Sequence of protein 1:
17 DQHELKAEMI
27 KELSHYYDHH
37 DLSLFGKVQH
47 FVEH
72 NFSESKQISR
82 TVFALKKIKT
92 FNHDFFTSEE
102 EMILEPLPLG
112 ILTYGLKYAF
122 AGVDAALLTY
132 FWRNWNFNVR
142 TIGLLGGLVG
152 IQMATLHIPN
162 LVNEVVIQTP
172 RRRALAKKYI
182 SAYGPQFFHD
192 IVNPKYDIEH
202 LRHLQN

Sequence of protein 2:
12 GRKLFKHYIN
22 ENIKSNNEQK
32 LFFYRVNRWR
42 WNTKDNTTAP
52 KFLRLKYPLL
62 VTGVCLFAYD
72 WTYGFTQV

This data describes a binding interaction between two proteins.

Interface contacts:
Residue M103 in protein 1 contacts residue F76 in protein 2 (closest heavy-atom distance 4.0 Å).
Residue P109 in protein 1 interacts with residue G75 in protein 2 (closest heavy-atom distance 3.3 Å).
Residue P109 in protein 1 interacts with residue Q78 in protein 2 (closest heavy-atom distance 3.7 Å).
Residue L108 in protein 1 contacts residue F76 in protein 2 (closest heavy-atom distance 3.5 Å).
Residue I112 in protein 1 is in contact with residue G64 in protein 2 (closest heavy-atom distance 4.1 Å).
Residue P109 in protein 1 is in contact with residue T77 in protein 2 (closest heavy-atom distance 4.8 Å).
Residue L113 in protein 1 is in contact with residue D71 in protein 2 (closest heavy-atom distance 4.9 Å).
Residue I168 in protein 1 is in contact with residue W72 in protein 2 (closest heavy-atom distance 4.8 Å).
Residue L110 in protein 1 is in contact with residue Q78 in protein 2 (closest heavy-atom distance 4.2 Å).
Residue M103 in protein 1 contacts residue T77 in protein 2 (closest heavy-atom distance 4.0 Å).
Residue L110 in protein 1 contacts residue D71 in protein 2 (closest heavy-atom distance 4.5 Å).
Residue I112 in protein 1 interacts with residue F68 in protein 2 (closest heavy-atom distance 4.3 Å).
Residue G111 in protein 1 contacts residue D71 in protein 2 (closest heavy-atom distance 3.3 Å).
Residue I112 in protein 1 is in contact with residue T63 in protein 2 (closest heavy-atom distance 4.8 Å).
Residue P109 in protein 1 interacts with residue F76 in protein 2 (closest heavy-atom distance 3.6 Å).
Residue I112 in protein 1 is in contact with residue D71 in protein 2 (closest heavy-atom distance 2.6 Å).
Residue I112 in protein 1 contacts residue L67 in protein 2 (closest heavy-atom distance 3.4 Å).